Sequence of protein 2:
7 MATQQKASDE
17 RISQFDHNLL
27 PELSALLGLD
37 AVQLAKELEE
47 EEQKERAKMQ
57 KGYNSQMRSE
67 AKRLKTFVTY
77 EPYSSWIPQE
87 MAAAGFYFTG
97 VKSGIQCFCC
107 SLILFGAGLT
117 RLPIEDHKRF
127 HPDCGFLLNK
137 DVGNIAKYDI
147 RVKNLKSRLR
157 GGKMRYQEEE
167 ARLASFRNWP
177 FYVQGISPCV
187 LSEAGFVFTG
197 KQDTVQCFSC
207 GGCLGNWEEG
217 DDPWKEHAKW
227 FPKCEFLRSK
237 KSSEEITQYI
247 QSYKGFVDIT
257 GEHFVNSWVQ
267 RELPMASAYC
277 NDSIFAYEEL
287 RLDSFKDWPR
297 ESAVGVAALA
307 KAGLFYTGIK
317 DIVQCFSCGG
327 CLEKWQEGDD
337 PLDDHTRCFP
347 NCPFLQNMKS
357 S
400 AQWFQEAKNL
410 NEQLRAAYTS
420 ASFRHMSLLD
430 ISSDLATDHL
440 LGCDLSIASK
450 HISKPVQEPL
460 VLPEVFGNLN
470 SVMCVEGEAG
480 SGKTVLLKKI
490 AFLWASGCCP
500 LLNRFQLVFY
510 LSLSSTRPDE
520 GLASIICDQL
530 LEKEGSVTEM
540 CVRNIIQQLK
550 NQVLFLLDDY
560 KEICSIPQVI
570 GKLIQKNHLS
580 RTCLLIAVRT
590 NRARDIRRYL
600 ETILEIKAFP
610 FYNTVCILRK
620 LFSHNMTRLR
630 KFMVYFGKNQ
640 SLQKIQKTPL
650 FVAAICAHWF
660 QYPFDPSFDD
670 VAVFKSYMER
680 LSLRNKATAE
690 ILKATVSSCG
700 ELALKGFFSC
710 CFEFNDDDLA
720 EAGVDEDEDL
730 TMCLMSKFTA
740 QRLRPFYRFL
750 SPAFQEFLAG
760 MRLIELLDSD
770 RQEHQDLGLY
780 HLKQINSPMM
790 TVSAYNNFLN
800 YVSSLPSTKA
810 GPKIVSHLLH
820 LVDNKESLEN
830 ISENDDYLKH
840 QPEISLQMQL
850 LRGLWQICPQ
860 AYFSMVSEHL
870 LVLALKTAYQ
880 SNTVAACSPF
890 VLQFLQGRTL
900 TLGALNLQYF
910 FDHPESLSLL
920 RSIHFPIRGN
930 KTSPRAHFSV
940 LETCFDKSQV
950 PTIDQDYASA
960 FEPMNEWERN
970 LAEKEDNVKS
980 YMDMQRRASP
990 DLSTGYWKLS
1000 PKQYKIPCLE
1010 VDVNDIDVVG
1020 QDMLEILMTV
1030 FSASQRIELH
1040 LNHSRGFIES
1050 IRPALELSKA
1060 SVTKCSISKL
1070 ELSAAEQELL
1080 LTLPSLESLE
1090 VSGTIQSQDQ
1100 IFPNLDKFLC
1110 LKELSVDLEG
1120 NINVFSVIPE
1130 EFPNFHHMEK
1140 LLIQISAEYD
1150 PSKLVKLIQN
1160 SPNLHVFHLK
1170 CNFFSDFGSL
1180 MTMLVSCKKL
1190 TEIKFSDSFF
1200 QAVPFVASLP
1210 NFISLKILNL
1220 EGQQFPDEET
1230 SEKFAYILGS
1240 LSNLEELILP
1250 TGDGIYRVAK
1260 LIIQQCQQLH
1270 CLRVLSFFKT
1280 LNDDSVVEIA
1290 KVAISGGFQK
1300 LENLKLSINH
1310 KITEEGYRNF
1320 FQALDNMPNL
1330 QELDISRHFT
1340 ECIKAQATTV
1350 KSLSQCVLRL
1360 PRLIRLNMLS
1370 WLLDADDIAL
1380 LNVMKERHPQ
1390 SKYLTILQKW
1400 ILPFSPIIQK

The following describes two proteins that form a bound complex.

Sequence of protein 1:
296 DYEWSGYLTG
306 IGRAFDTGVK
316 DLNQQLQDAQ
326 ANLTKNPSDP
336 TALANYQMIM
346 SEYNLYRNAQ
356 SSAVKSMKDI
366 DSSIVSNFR

Residue-level contacts at the interface:
Residue N795 in protein 2 is in contact with residue G301 in protein 1 (closest heavy-atom distance 3.4 Å).
Residue L845 in protein 2 contacts residue S361 in protein 1 (closest heavy-atom distance 3.6 Å).
Residue Y980 in protein 2 is in contact with residue D366 in protein 1 (closest heavy-atom distance 3.4 Å).
Residue F944 in protein 2 contacts residue P332 in protein 1 (closest heavy-atom distance 3.3 Å).
Residue L940 in protein 2 contacts residue L328 in protein 1 (closest heavy-atom distance 3.6 Å).
Residue K875 in protein 2 contacts residue W299 in protein 1 (closest heavy-atom distance 2.9 Å).
Residue F944 in protein 2 is in contact with residue L328 in protein 1 (closest heavy-atom distance 3.6 Å).
Residue E48 in protein 2 contacts residue R374 in protein 1 (closest heavy-atom distance 3.0 Å).
Residue W1399 in protein 2 is in contact with residue Q342 in protein 1 (closest heavy-atom distance 3.2 Å).
Residue L940 in protein 2 is in contact with residue T329 in protein 1 (closest heavy-atom distance 3.2 Å).
Residue Q907 in protein 2 interacts with residue Y297 in protein 1 (closest heavy-atom distance 3.5 Å).
Residue V791 in protein 2 is in contact with residue L303 in protein 1 (closest heavy-atom distance 3.6 Å).
Residue R985 in protein 2 is in contact with residue R308 in protein 1 (closest heavy-atom distance 2.8 Å).
Residue H936 in protein 2 is in contact with residue Q325 in protein 1 (closest heavy-atom distance 2.8 Å).
Residue L853 in protein 2 is in contact with residue A309 in protein 1 (closest heavy-atom distance 3.4 Å).
Residue E974 in protein 2 interacts with residue Y348 in protein 1 (closest heavy-atom distance 2.7 Å).
Residue L29 in protein 2 is in contact with residue F373 in protein 1 (closest heavy-atom distance 3.1 Å).
Residue F1277 in protein 2 interacts with residue T336 in protein 1 (closest heavy-atom distance 3.5 Å).
Residue I1400 in protein 2 interacts with residue Q342 in protein 1 (closest heavy-atom distance 3.0 Å).
Residue I856 in protein 2 contacts residue F310 in protein 1 (closest heavy-atom distance 3.4 Å).
Residue H1337 in protein 2 interacts with residue P335 in protein 1 (closest heavy-atom distance 3.6 Å).
Residue W966 in protein 2 interacts with residue N349 in protein 1 (closest heavy-atom distance 3.7 Å).
Residue R986 in protein 2 is in contact with residue R308 in protein 1 (closest heavy-atom distance 3.3 Å).
Residue V977 in protein 2 is in contact with residue Q355 in protein 1 (closest heavy-atom distance 3.5 Å).
Residue G112 in protein 2 interacts with residue S371 in protein 1 (closest heavy-atom distance 3.6 Å).
Residue S81 in protein 2 is in contact with residue N372 in protein 1 (closest heavy-atom distance 2.6 Å).
Residue G114 in protein 2 interacts with residue N372 in protein 1 (closest heavy-atom distance 3.3 Å).
Residue Y79 in protein 2 interacts with residue N372 in protein 1 (closest heavy-atom distance 3.6 Å).
Residue S80 in protein 2 is in contact with residue N372 in protein 1 (closest heavy-atom distance 3.5 Å).
Residue F944 in protein 2 is in contact with residue S333 in protein 1 (closest heavy-atom distance 3.4 Å).
Residue L115 in protein 2 interacts with residue F373 in protein 1 (closest heavy-atom distance 3.6 Å).
Residue Q846 in protein 2 interacts with residue Y302 in protein 1 (closest heavy-atom distance 3.5 Å).
Residue L33 in protein 2 contacts residue V370 in protein 1 (closest heavy-atom distance 3.5 Å).
Residue L1401 in protein 2 interacts with residue Q342 in protein 1 (closest heavy-atom distance 3.3 Å).
Residue Q855 in protein 2 is in contact with residue Y351 in protein 1 (closest heavy-atom distance 3.4 Å).
Residue F21 in protein 2 is in contact with residue R374 in protein 1 (closest heavy-atom distance 3.6 Å).
Residue F937 in protein 2 interacts with residue M345 in protein 1 (closest heavy-atom distance 3.5 Å).
Residue R934 in protein 2 interacts with residue Q322 in protein 1 (closest heavy-atom distance 2.9 Å).
Residue L35 in protein 2 contacts residue D366 in protein 1 (closest heavy-atom distance 3.2 Å).
Residue K973 in protein 2 contacts residue S356 in protein 1 (closest heavy-atom distance 3.5 Å).
Residue K973 in protein 2 contacts residue N353 in protein 1 (closest heavy-atom distance 3.5 Å).
Residue K637 in protein 2 is in contact with residue D366 in protein 1 (closest heavy-atom distance 2.5 Å).
Residue R1364 in protein 2 is in contact with residue E347 in protein 1 (closest heavy-atom distance 2.8 Å).
Residue Y980 in protein 2 is in contact with residue V359 in protein 1 (closest heavy-atom distance 3.3 Å).
Residue I1400 in protein 2 interacts with residue M345 in protein 1 (closest heavy-atom distance 3.3 Å).
Residue R927 in protein 2 is in contact with residue T312 in protein 1 (closest heavy-atom distance 3.5 Å).
Residue A113 in protein 2 contacts residue N372 in protein 1 (closest heavy-atom distance 2.8 Å).
Residue T993 in protein 2 interacts with residue Y297 in protein 1 (closest heavy-atom distance 3.2 Å).
Residue H868 in protein 2 is in contact with residue L303 in protein 1 (closest heavy-atom distance 3.4 Å).
Residue A113 in protein 2 is in contact with residue S371 in protein 1 (closest heavy-atom distance 3.0 Å).
Residue L874 in protein 2 interacts with residue W299 in protein 1 (closest heavy-atom distance 3.7 Å).
Residue N1366 in protein 2 is in contact with residue M343 in protein 1 (closest heavy-atom distance 3.6 Å).
Residue D1333 in protein 2 interacts with residue M343 in protein 1 (closest heavy-atom distance 3.5 Å).
Residue W966 in protein 2 interacts with residue M345 in protein 1 (closest heavy-atom distance 3.3 Å).
Residue M864 in protein 2 contacts residue L303 in protein 1 (closest heavy-atom distance 3.6 Å).
Residue E43 in protein 2 interacts with residue K363 in protein 1 (closest heavy-atom distance 2.9 Å).
Residue N799 in protein 2 is in contact with residue G301 in protein 1 (closest heavy-atom distance 3.0 Å).
Residue L970 in protein 2 contacts residue N349 in protein 1 (closest heavy-atom distance 3.4 Å).
Residue F111 in protein 2 is in contact with residue R374 in protein 1 (closest heavy-atom distance 2.8 Å).
Residue L940 in protein 2 interacts with residue Q325 in protein 1 (closest heavy-atom distance 3.3 Å).